Sequence of chain A:
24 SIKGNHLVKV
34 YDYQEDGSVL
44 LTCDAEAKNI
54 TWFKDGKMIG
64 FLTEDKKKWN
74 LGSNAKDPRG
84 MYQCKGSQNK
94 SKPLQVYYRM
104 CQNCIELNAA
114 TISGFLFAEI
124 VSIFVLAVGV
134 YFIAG

Sequence of chain B:
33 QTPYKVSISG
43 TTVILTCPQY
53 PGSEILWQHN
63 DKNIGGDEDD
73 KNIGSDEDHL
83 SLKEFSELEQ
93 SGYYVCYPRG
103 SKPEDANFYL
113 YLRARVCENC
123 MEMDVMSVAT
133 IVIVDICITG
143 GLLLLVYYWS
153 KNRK

Residue-level contacts at the interface:
Residue Y95 in chain B is in contact with residue V33 in chain A (closest heavy-atom distance 3.1 Å).
Residue C122 in chain B interacts with residue E109 in chain A (closest heavy-atom distance 3.6 Å).
Residue L145 in chain B interacts with residue V133 in chain A (closest heavy-atom distance 3.8 Å).
Residue R115 in chain B is in contact with residue N77 in chain A (closest heavy-atom distance 3.1 Å).
Residue Y113 in chain B contacts residue D35 in chain A (closest heavy-atom distance 3.3 Å).
Residue D107 in chain B is in contact with residue K95 in chain A (closest heavy-atom distance 3.5 Å).
Residue Y111 in chain B contacts residue H29 in chain A (closest heavy-atom distance 3.9 Å).
Residue M123 in chain B interacts with residue L110 in chain A (closest heavy-atom distance 3.7 Å).
Residue A108 in chain B interacts with residue H29 in chain A (closest heavy-atom distance 3.1 Å).
Residue A116 in chain B is in contact with residue R102 in chain A (closest heavy-atom distance 3.3 Å).
Residue R117 in chain B contacts residue M103 in chain A (closest heavy-atom distance 3.1 Å).
Residue E106 in chain B contacts residue H29 in chain A (closest heavy-atom distance 3.7 Å).
Residue N109 in chain B contacts residue K95 in chain A (closest heavy-atom distance 3.7 Å).
Residue F110 in chain B interacts with residue M84 in chain A (closest heavy-atom distance 3.5 Å).
Residue R115 in chain B is in contact with residue D35 in chain A (closest heavy-atom distance 2.3 Å).
Residue Y111 in chain B is in contact with residue P96 in chain A (closest heavy-atom distance 4.0 Å).
Residue R115 in chain B interacts with residue M103 in chain A (closest heavy-atom distance 3.3 Å).
Residue F110 in chain B interacts with residue Q98 in chain A (closest heavy-atom distance 3.2 Å).
Residue V38 in chain B contacts residue Y100 in chain A (closest heavy-atom distance 3.6 Å).
Residue Y111 in chain B interacts with residue L97 in chain A (closest heavy-atom distance 3.8 Å).
Residue Y113 in chain B is in contact with residue Q98 in chain A (closest heavy-atom distance 3.2 Å).
Residue E106 in chain B contacts residue G27 in chain A (closest heavy-atom distance 3.5 Å).
Residue R115 in chain B is in contact with residue Y36 in chain A (closest heavy-atom distance 3.4 Å).
Residue Y36 in chain B contacts residue Q98 in chain A (closest heavy-atom distance 2.6 Å).
Residue N121 in chain B interacts with residue E109 in chain A (closest heavy-atom distance 4.0 Å).
Residue C122 in chain B contacts residue I108 in chain A (closest heavy-atom distance 3.3 Å).
Residue M123 in chain B contacts residue I108 in chain A (closest heavy-atom distance 3.8 Å).
Residue Y113 in chain B is in contact with residue Y100 in chain A (closest heavy-atom distance 2.9 Å).
Residue S152 in chain B is in contact with residue Y134 in chain A (closest heavy-atom distance 4.1 Å).
Residue D137 in chain B contacts residue E122 in chain A (closest heavy-atom distance 2.9 Å).
Residue K153 in chain B contacts residue A137 in chain A (closest heavy-atom distance 3.8 Å).
Residue N121 in chain B interacts with residue I108 in chain A (closest heavy-atom distance 3.8 Å).
Residue E106 in chain B interacts with residue K26 in chain A (closest heavy-atom distance 3.8 Å).
Residue R115 in chain B contacts residue Y100 in chain A (closest heavy-atom distance 3.6 Å).
Residue M125 in chain B contacts residue I108 in chain A (closest heavy-atom distance 3.7 Å).
Residue S152 in chain B is in contact with residue A137 in chain A (closest heavy-atom distance 3.2 Å).
Residue Y113 in chain B interacts with residue Y101 in chain A (closest heavy-atom distance 3.4 Å).
Residue Y149 in chain B contacts residue V133 in chain A (closest heavy-atom distance 3.9 Å).
Residue P35 in chain B contacts residue Q98 in chain A (closest heavy-atom distance 3.5 Å).
Residue Y113 in chain B contacts residue V33 in chain A (closest heavy-atom distance 3.9 Å).
Residue I40 in chain B contacts residue R102 in chain A (closest heavy-atom distance 3.3 Å).
Residue Q33 in chain B interacts with residue M84 in chain A (closest heavy-atom distance 3.6 Å).
Residue E106 in chain B contacts residue K95 in chain A (closest heavy-atom distance 3.6 Å).
Residue Y111 in chain B contacts residue Q98 in chain A (closest heavy-atom distance 3.0 Å).
Residue L112 in chain B contacts residue Q98 in chain A (closest heavy-atom distance 3.3 Å).
Residue A108 in chain B interacts with residue K95 in chain A (closest heavy-atom distance 2.4 Å).
Residue R117 in chain B contacts residue R102 in chain A (closest heavy-atom distance 2.8 Å).
Residue M125 in chain B is in contact with residue N106 in chain A (closest heavy-atom distance 3.2 Å).
Residue T141 in chain B contacts residue I126 in chain A (closest heavy-atom distance 3.8 Å).
Residue Y149 in chain B interacts with residue A137 in chain A (closest heavy-atom distance 3.6 Å).
Residue R115 in chain B is in contact with residue Y101 in chain A (closest heavy-atom distance 3.5 Å).
Residue Y95 in chain B is in contact with residue K32 in chain A (closest heavy-atom distance 3.3 Å).
Residue L114 in chain B is in contact with residue Y100 in chain A (closest heavy-atom distance 3.6 Å).
Residue R115 in chain B contacts residue R102 in chain A (closest heavy-atom distance 3.3 Å).
Residue N109 in chain B interacts with residue P96 in chain A (closest heavy-atom distance 3.4 Å).
Residue E89 in chain B contacts residue M103 in chain A (closest heavy-atom distance 3.3 Å).
Residue L145 in chain B is in contact with residue A130 in chain A (closest heavy-atom distance 4.0 Å).
Residue T141 in chain B interacts with residue E122 in chain A (closest heavy-atom distance 3.5 Å).
Residue N121 in chain B interacts with residue L110 in chain A (closest heavy-atom distance 3.3 Å).
Residue L145 in chain B interacts with residue L129 in chain A (closest heavy-atom distance 3.6 Å).

These two protein chains interact to form a complex.